Sequence of the first protein:
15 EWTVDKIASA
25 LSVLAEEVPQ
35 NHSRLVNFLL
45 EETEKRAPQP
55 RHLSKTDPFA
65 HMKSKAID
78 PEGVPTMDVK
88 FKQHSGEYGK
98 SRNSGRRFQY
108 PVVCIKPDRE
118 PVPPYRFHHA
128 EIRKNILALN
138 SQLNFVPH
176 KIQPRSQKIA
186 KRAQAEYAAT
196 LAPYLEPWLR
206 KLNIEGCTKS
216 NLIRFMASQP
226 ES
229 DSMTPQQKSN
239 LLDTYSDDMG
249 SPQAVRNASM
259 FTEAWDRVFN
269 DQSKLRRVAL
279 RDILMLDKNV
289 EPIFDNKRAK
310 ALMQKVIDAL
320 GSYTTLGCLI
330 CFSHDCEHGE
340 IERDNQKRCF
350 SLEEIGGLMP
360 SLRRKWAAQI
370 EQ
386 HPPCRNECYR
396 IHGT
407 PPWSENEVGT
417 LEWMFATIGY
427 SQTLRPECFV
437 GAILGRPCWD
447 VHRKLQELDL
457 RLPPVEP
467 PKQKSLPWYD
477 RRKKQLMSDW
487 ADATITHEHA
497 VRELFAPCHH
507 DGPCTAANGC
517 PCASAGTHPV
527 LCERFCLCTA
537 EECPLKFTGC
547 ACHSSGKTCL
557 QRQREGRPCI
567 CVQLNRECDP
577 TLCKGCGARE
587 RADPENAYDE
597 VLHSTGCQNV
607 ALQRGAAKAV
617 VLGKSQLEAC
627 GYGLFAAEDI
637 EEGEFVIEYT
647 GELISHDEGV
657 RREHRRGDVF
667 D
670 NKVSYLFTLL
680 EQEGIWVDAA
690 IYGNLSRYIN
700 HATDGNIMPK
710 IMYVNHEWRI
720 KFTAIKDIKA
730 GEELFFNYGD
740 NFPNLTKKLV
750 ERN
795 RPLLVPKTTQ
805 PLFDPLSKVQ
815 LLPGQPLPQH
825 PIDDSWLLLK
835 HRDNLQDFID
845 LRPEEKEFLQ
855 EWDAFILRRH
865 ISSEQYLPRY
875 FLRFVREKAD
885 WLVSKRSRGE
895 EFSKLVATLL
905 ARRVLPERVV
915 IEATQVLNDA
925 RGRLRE

Residue-level contacts at the interface:
Residue R99 in the first protein interacts with residue K116 in the second protein (closest heavy-atom distance 3.3 Å).
Residue D837 in the first protein interacts with residue T327 in the second protein (closest heavy-atom distance 3.0 Å).
Residue H91 in the first protein interacts with residue R55 in the second protein (closest heavy-atom distance 3.0 Å).
Residue K69 in the first protein contacts residue I123 in the second protein (closest heavy-atom distance 3.0 Å).
Residue P121 in the first protein contacts residue G178 in the second protein (closest heavy-atom distance 3.2 Å).
Residue H36 in the first protein contacts residue L355 in the second protein (closest heavy-atom distance 2.9 Å).
Residue R187 in the first protein contacts residue S278 in the second protein (closest heavy-atom distance 3.2 Å).
Residue W830 in the first protein contacts residue Y272 in the second protein (closest heavy-atom distance 2.9 Å).
Residue Q90 in the first protein contacts residue R55 in the second protein (closest heavy-atom distance 2.7 Å).
Residue H36 in the first protein interacts with residue L544 in the second protein (closest heavy-atom distance 3.3 Å).
Residue H91 in the first protein contacts residue S57 in the second protein (closest heavy-atom distance 3.0 Å).
Residue M66 in the first protein is in contact with residue R109 in the second protein (closest heavy-atom distance 2.8 Å).
Residue R180 in the first protein is in contact with residue N283 in the second protein (closest heavy-atom distance 3.0 Å).
Residue Y122 in the first protein contacts residue G178 in the second protein (closest heavy-atom distance 2.9 Å).
Residue D841 in the first protein interacts with residue T329 in the second protein (closest heavy-atom distance 2.3 Å).
Residue R187 in the first protein contacts residue H281 in the second protein (closest heavy-atom distance 2.9 Å).
Residue H56 in the first protein interacts with residue K142 in the second protein (closest heavy-atom distance 2.8 Å).
Residue Q90 in the first protein interacts with residue A118 in the second protein (closest heavy-atom distance 3.2 Å).
Residue Y122 in the first protein contacts residue G176 in the second protein (closest heavy-atom distance 2.6 Å).
Residue N137 in the first protein contacts residue M331 in the second protein (closest heavy-atom distance 3.2 Å).
Residue F88 in the first protein interacts with residue N119 in the second protein (closest heavy-atom distance 3.2 Å).
Residue I112 in the first protein is in contact with residue D130 in the second protein (closest heavy-atom distance 2.9 Å).
Residue N344 in the first protein is in contact with residue M331 in the second protein (closest heavy-atom distance 3.3 Å).
Residue P52 in the first protein is in contact with residue D237 in the second protein (closest heavy-atom distance 3.1 Å).
Residue Q90 in the first protein interacts with residue N119 in the second protein (closest heavy-atom distance 3.3 Å).
Residue M84 in the first protein interacts with residue R128 in the second protein (closest heavy-atom distance 3.2 Å).
Residue K183 in the first protein is in contact with residue Q249 in the second protein (closest heavy-atom distance 3.0 Å).
Residue R123 in the first protein is in contact with residue D199 in the second protein (closest heavy-atom distance 3.0 Å).
Residue Q90 in the first protein interacts with residue T56 in the second protein (closest heavy-atom distance 2.9 Å).
Residue S58 in the first protein is in contact with residue D147 in the second protein (closest heavy-atom distance 2.4 Å).
Residue R187 in the first protein interacts with residue N282 in the second protein (closest heavy-atom distance 2.8 Å).
Residue I112 in the first protein contacts residue R128 in the second protein (closest heavy-atom distance 3.1 Å).
Residue K87 in the first protein interacts with residue I59 in the second protein (closest heavy-atom distance 3.0 Å).
Residue L57 in the first protein is in contact with residue P87 in the second protein (closest heavy-atom distance 3.2 Å).
Residue T47 in the first protein contacts residue H375 in the second protein (closest heavy-atom distance 3.0 Å).
Residue Y122 in the first protein interacts with residue D200 in the second protein (closest heavy-atom distance 3.3 Å).
Residue R123 in the first protein interacts with residue D229 in the second protein (closest heavy-atom distance 2.6 Å).
Residue R99 in the first protein contacts residue D117 in the second protein (closest heavy-atom distance 2.7 Å).
Residue K69 in the first protein is in contact with residue Q125 in the second protein (closest heavy-atom distance 2.7 Å).
Residue E289 in the first protein is in contact with residue R348 in the second protein (closest heavy-atom distance 2.8 Å).
Residue Q139 in the first protein interacts with residue Q334 in the second protein (closest heavy-atom distance 2.9 Å).
Residue K89 in the first protein is in contact with residue S57 in the second protein (closest heavy-atom distance 2.7 Å).
Residue V110 in the first protein contacts residue L126 in the second protein (closest heavy-atom distance 2.9 Å).
Residue K113 in the first protein contacts residue D130 in the second protein (closest heavy-atom distance 3.0 Å).
Residue S58 in the first protein contacts residue Y88 in the second protein (closest heavy-atom distance 2.8 Å).
Residue L284 in the first protein is in contact with residue R348 in the second protein (closest heavy-atom distance 3.0 Å).
Residue V110 in the first protein interacts with residue R128 in the second protein (closest heavy-atom distance 2.8 Å).
Residue E191 in the first protein contacts residue R354 in the second protein (closest heavy-atom distance 2.9 Å).
Residue H56 in the first protein contacts residue A189 in the second protein (closest heavy-atom distance 3.2 Å).
Residue R50 in the first protein interacts with residue D316 in the second protein (closest heavy-atom distance 3.2 Å).
Residue F124 in the first protein interacts with residue D200 in the second protein (closest heavy-atom distance 2.8 Å).
Residue D115 in the first protein interacts with residue T173 in the second protein (closest heavy-atom distance 2.8 Å).
Residue V110 in the first protein is in contact with residue I127 in the second protein (closest heavy-atom distance 3.3 Å).
Residue R55 in the first protein contacts residue D237 in the second protein (closest heavy-atom distance 2.6 Å).
Residue K87 in the first protein interacts with residue F58 in the second protein (closest heavy-atom distance 3.1 Å).
Residue P118 in the first protein is in contact with residue N159 in the second protein (closest heavy-atom distance 3.1 Å).
Residue D827 in the first protein contacts residue Y271 in the second protein (closest heavy-atom distance 2.8 Å).
Residue F63 in the first protein contacts residue R109 in the second protein (closest heavy-atom distance 2.5 Å).
Residue D85 in the first protein is in contact with residue Q61 in the second protein (closest heavy-atom distance 2.9 Å).
Residue N141 in the first protein interacts with residue Q334 in the second protein (closest heavy-atom distance 3.1 Å).

These two protein chains interact to form a complex.

Sequence of the second protein:
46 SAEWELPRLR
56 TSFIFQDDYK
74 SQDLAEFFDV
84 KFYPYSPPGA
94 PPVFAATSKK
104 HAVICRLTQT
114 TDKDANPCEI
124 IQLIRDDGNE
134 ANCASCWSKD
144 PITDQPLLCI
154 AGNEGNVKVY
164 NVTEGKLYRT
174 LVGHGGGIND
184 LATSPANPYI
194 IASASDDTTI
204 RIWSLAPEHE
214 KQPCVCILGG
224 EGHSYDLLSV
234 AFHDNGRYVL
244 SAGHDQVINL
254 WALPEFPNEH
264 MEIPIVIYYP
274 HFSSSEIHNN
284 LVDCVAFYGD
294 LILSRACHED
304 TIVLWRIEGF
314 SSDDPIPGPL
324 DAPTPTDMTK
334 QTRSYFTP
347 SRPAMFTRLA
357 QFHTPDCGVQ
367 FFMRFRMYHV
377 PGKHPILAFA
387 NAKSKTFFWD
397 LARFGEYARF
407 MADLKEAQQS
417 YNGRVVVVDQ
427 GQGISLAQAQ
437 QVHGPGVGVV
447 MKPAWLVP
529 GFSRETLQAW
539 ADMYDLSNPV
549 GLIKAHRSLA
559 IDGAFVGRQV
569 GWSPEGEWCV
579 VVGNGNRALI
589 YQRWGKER